Contacts between the two chains:
Residue V371 in protein 1 interacts with residue L204 in protein 2 (closest heavy-atom distance 4.1 Å).
Residue K367 in protein 1 interacts with residue L204 in protein 2 (closest heavy-atom distance 4.2 Å).
Residue P355 in protein 1 is in contact with residue T224 in protein 2 (closest heavy-atom distance 3.7 Å).
Residue W373 in protein 1 contacts residue L229 in protein 2 (closest heavy-atom distance 2.6 Å).
Residue W373 in protein 1 contacts residue Q230 in protein 2 (closest heavy-atom distance 3.7 Å).
Residue M384 in protein 1 contacts residue R189 in protein 2 (closest heavy-atom distance 3.9 Å).
Residue N304 in protein 1 interacts with residue G227 in protein 2 (closest heavy-atom distance 4.3 Å).
Residue E378 in protein 1 is in contact with residue L197 in protein 2 (closest heavy-atom distance 3.7 Å).
Residue M366 in protein 1 is in contact with residue K203 in protein 2 (closest heavy-atom distance 4.1 Å).
Residue Q376 in protein 1 interacts with residue N260 in protein 2 (closest heavy-atom distance 4.3 Å).
Residue R369 in protein 1 is in contact with residue Q230 in protein 2 (closest heavy-atom distance 2.8 Å).
Residue V377 in protein 1 is in contact with residue L200 in protein 2 (closest heavy-atom distance 3.1 Å).
Residue E372 in protein 1 is in contact with residue Q230 in protein 2 (closest heavy-atom distance 2.6 Å).
Residue W352 in protein 1 contacts residue T224 in protein 2 (closest heavy-atom distance 3.1 Å).
Residue V377 in protein 1 is in contact with residue S196 in protein 2 (closest heavy-atom distance 4.1 Å).
Residue V377 in protein 1 contacts residue Q193 in protein 2 (closest heavy-atom distance 2.3 Å).
Residue I363 in protein 1 interacts with residue L211 in protein 2 (closest heavy-atom distance 4.0 Å).
Residue P355 in protein 1 contacts residue H223 in protein 2 (closest heavy-atom distance 3.8 Å).
Residue L370 in protein 1 is in contact with residue V207 in protein 2 (closest heavy-atom distance 3.1 Å).
Residue L380 in protein 1 interacts with residue F233 in protein 2 (closest heavy-atom distance 3.7 Å).
Residue L370 in protein 1 is in contact with residue L226 in protein 2 (closest heavy-atom distance 4.1 Å).
Residue Q354 in protein 1 contacts residue T224 in protein 2 (closest heavy-atom distance 3.9 Å).
Residue Q362 in protein 1 contacts residue H223 in protein 2 (closest heavy-atom distance 2.7 Å).
Residue V377 in protein 1 interacts with residue L197 in protein 2 (closest heavy-atom distance 3.5 Å).
Residue V353 in protein 1 is in contact with residue T224 in protein 2 (closest heavy-atom distance 3.8 Å).
Residue G381 in protein 1 interacts with residue Q193 in protein 2 (closest heavy-atom distance 3.8 Å).
Residue G381 in protein 1 contacts residue L190 in protein 2 (closest heavy-atom distance 3.7 Å).
Residue I305 in protein 1 interacts with residue D231 in protein 2 (closest heavy-atom distance 4.0 Å).
Residue V353 in protein 1 contacts residue K228 in protein 2 (closest heavy-atom distance 3.7 Å).
Residue Q376 in protein 1 is in contact with residue N234 in protein 2 (closest heavy-atom distance 3.0 Å).
Residue I363 in protein 1 contacts residue V207 in protein 2 (closest heavy-atom distance 4.0 Å).
Residue K367 in protein 1 is in contact with residue V207 in protein 2 (closest heavy-atom distance 4.4 Å).
Residue W352 in protein 1 interacts with residue K228 in protein 2 (closest heavy-atom distance 3.2 Å).
Residue W352 in protein 1 interacts with residue G227 in protein 2 (closest heavy-atom distance 3.2 Å).
Residue Q376 in protein 1 interacts with residue F233 in protein 2 (closest heavy-atom distance 3.1 Å).
Residue R369 in protein 1 is in contact with residue L226 in protein 2 (closest heavy-atom distance 3.1 Å).
Residue W373 in protein 1 interacts with residue F233 in protein 2 (closest heavy-atom distance 2.2 Å).
Residue K303 in protein 1 interacts with residue Q230 in protein 2 (closest heavy-atom distance 3.2 Å).
Residue L380 in protein 1 is in contact with residue N260 in protein 2 (closest heavy-atom distance 3.6 Å).
Residue M366 in protein 1 interacts with residue L226 in protein 2 (closest heavy-atom distance 2.9 Å).
Residue Q376 in protein 1 contacts residue Q230 in protein 2 (closest heavy-atom distance 4.3 Å).
Residue K303 in protein 1 contacts residue D231 in protein 2 (closest heavy-atom distance 4.0 Å).
Residue K303 in protein 1 contacts residue N234 in protein 2 (closest heavy-atom distance 2.4 Å).
Residue E385 in protein 1 interacts with residue L190 in protein 2 (closest heavy-atom distance 4.3 Å).
Residue W373 in protein 1 interacts with residue L200 in protein 2 (closest heavy-atom distance 1.8 Å).
Residue M384 in protein 1 interacts with residue Q193 in protein 2 (closest heavy-atom distance 3.5 Å).
Residue N374 in protein 1 is in contact with residue L200 in protein 2 (closest heavy-atom distance 3.5 Å).
Residue M384 in protein 1 is in contact with residue L190 in protein 2 (closest heavy-atom distance 3.8 Å).
Residue I363 in protein 1 is in contact with residue Y210 in protein 2 (closest heavy-atom distance 3.5 Å).
Residue S359 in protein 1 interacts with residue Y210 in protein 2 (closest heavy-atom distance 4.3 Å).
Residue L380 in protein 1 contacts residue Q193 in protein 2 (closest heavy-atom distance 3.5 Å).
Residue N374 in protein 1 contacts residue Q201 in protein 2 (closest heavy-atom distance 3.3 Å).
Residue M366 in protein 1 is in contact with residue V207 in protein 2 (closest heavy-atom distance 4.1 Å).
Residue E378 in protein 1 is in contact with residue Q193 in protein 2 (closest heavy-atom distance 4.2 Å).
Residue L370 in protein 1 contacts residue L204 in protein 2 (closest heavy-atom distance 3.4 Å).
Residue W352 in protein 1 is in contact with residue D231 in protein 2 (closest heavy-atom distance 4.0 Å).
Residue R356 in protein 1 is in contact with residue H223 in protein 2 (closest heavy-atom distance 3.3 Å).
Residue L370 in protein 1 is in contact with residue K203 in protein 2 (closest heavy-atom distance 3.2 Å).
Residue N374 in protein 1 contacts residue L197 in protein 2 (closest heavy-atom distance 3.0 Å).
Residue L380 in protein 1 interacts with residue N259 in protein 2 (closest heavy-atom distance 3.4 Å).

The following describes two proteins that form a bound complex.

Sequence of protein 1:
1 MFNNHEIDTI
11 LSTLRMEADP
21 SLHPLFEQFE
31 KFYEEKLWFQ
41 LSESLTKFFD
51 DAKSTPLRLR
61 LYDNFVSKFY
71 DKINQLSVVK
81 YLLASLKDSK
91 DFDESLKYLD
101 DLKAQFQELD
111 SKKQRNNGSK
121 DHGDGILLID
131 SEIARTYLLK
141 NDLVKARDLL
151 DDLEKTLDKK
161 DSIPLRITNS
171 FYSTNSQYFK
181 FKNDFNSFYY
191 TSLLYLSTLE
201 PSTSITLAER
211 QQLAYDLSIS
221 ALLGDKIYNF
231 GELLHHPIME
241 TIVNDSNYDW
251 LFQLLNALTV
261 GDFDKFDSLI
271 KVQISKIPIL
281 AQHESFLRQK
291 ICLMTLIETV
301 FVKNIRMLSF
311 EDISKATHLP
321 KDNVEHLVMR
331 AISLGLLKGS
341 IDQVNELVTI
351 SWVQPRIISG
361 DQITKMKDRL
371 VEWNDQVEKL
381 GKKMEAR

Sequence of protein 2:
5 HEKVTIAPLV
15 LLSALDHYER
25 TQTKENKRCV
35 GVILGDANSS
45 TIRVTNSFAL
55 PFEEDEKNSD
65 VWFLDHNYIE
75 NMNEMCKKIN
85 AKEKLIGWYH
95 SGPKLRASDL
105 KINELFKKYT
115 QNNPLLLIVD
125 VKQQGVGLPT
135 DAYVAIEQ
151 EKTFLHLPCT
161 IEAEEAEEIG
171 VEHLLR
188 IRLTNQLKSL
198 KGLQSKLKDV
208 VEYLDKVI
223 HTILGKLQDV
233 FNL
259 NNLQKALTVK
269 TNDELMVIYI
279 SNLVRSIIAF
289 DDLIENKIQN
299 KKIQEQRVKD